Sequence of the first protein:
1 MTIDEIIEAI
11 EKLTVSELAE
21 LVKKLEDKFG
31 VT

These two protein chains interact to form a complex.

Interface contacts:
Residue K24 in the second protein contacts residue I7 in the first protein (closest heavy-atom distance 3.7 Å).
Residue P43 in the second protein contacts residue V31 in the first protein (closest heavy-atom distance 3.9 Å).
Residue I3 in the second protein contacts residue E17 in the first protein (closest heavy-atom distance 3.4 Å).
Residue I6 in the second protein interacts with residue I10 in the first protein (closest heavy-atom distance 4.2 Å).
Residue K24 in the second protein is in contact with residue M1 in the first protein (closest heavy-atom distance 4.8 Å).
Residue P36 in the second protein interacts with residue L18 in the first protein (closest heavy-atom distance 4.3 Å).
Residue I3 in the second protein interacts with residue L13 in the first protein (closest heavy-atom distance 4.7 Å).
Residue I6 in the second protein interacts with residue I6 in the first protein (closest heavy-atom distance 4.2 Å).
Residue I10 in the second protein contacts residue L25 in the first protein (closest heavy-atom distance 4.3 Å).
Residue L21 in the second protein interacts with residue I3 in the first protein (closest heavy-atom distance 4.0 Å).
Residue A41 in the second protein is in contact with residue L25 in the first protein (closest heavy-atom distance 4.9 Å).
Residue I7 in the second protein is in contact with residue E20 in the first protein (closest heavy-atom distance 4.9 Å).
Residue E11 in the second protein is in contact with residue F29 in the first protein (closest heavy-atom distance 3.9 Å).
Residue A40 in the second protein is in contact with residue L25 in the first protein (closest heavy-atom distance 3.8 Å).
Residue P36 in the second protein interacts with residue V22 in the first protein (closest heavy-atom distance 4.0 Å).
Residue I7 in the second protein is in contact with residue L25 in the first protein (closest heavy-atom distance 3.6 Å).
Residue I6 in the second protein is in contact with residue L21 in the first protein (closest heavy-atom distance 4.4 Å).
Residue K24 in the second protein interacts with residue I3 in the first protein (closest heavy-atom distance 3.9 Å).
Residue I10 in the second protein interacts with residue I10 in the first protein (closest heavy-atom distance 4.5 Å).
Residue E20 in the second protein contacts residue I3 in the first protein (closest heavy-atom distance 3.9 Å).
Residue A40 in the second protein interacts with residue E26 in the first protein (closest heavy-atom distance 4.2 Å).
Residue E11 in the second protein interacts with residue L25 in the first protein (closest heavy-atom distance 4.9 Å).
Residue I7 in the second protein contacts residue L21 in the first protein (closest heavy-atom distance 3.2 Å).
Residue L21 in the second protein contacts residue I6 in the first protein (closest heavy-atom distance 3.6 Å).
Residue I6 in the second protein interacts with residue L13 in the first protein (closest heavy-atom distance 3.8 Å).
Residue L25 in the second protein contacts residue E11 in the first protein (closest heavy-atom distance 5.0 Å).
Residue I7 in the second protein is in contact with residue K24 in the first protein (closest heavy-atom distance 3.3 Å).
Residue I6 in the second protein interacts with residue A9 in the first protein (closest heavy-atom distance 3.8 Å).
Residue A47 in the second protein contacts residue F29 in the first protein (closest heavy-atom distance 3.6 Å).
Residue I3 in the second protein contacts residue K24 in the first protein (closest heavy-atom distance 4.1 Å).
Residue E11 in the second protein contacts residue K28 in the first protein (closest heavy-atom distance 2.9 Å).
Residue F29 in the second protein contacts residue E11 in the first protein (closest heavy-atom distance 3.1 Å).
Residue L21 in the second protein interacts with residue I10 in the first protein (closest heavy-atom distance 4.6 Å).
Residue L13 in the second protein contacts residue I3 in the first protein (closest heavy-atom distance 3.6 Å).
Residue D4 in the second protein contacts residue K24 in the first protein (closest heavy-atom distance 2.9 Å).
Residue L13 in the second protein contacts residue I6 in the first protein (closest heavy-atom distance 3.8 Å).
Residue K28 in the second protein is in contact with residue E11 in the first protein (closest heavy-atom distance 4.8 Å).
Residue L21 in the second protein is in contact with residue I7 in the first protein (closest heavy-atom distance 3.8 Å).
Residue E17 in the second protein interacts with residue I3 in the first protein (closest heavy-atom distance 3.6 Å).
Residue V37 in the second protein interacts with residue L18 in the first protein (closest heavy-atom distance 4.3 Å).
Residue L13 in the second protein is in contact with residue T2 in the first protein (closest heavy-atom distance 4.7 Å).
Residue V39 in the second protein is in contact with residue E26 in the first protein (closest heavy-atom distance 3.5 Å).
Residue P43 in the second protein contacts residue F29 in the first protein (closest heavy-atom distance 3.7 Å).
Residue L25 in the second protein contacts residue I7 in the first protein (closest heavy-atom distance 4.2 Å).
Residue A40 in the second protein is in contact with residue V22 in the first protein (closest heavy-atom distance 4.2 Å).
Residue I10 in the second protein interacts with residue L21 in the first protein (closest heavy-atom distance 4.2 Å).
Residue M1 in the second protein is in contact with residue A9 in the first protein (closest heavy-atom distance 4.5 Å).
Residue I3 in the second protein interacts with residue L21 in the first protein (closest heavy-atom distance 3.7 Å).
Residue I10 in the second protein is in contact with residue I6 in the first protein (closest heavy-atom distance 4.0 Å).
Residue V37 in the second protein contacts residue V22 in the first protein (closest heavy-atom distance 4.9 Å).
Residue V44 in the second protein interacts with residue L25 in the first protein (closest heavy-atom distance 3.6 Å).
Residue L18 in the second protein contacts residue I3 in the first protein (closest heavy-atom distance 5.0 Å).
Residue V44 in the second protein is in contact with residue F29 in the first protein (closest heavy-atom distance 3.6 Å).
Residue L25 in the second protein interacts with residue I10 in the first protein (closest heavy-atom distance 4.5 Å).
Residue E17 in the second protein interacts with residue T2 in the first protein (closest heavy-atom distance 4.6 Å).
Residue E20 in the second protein interacts with residue M1 in the first protein (closest heavy-atom distance 4.2 Å).
Residue V37 in the second protein contacts residue I10 in the first protein (closest heavy-atom distance 4.6 Å).
Residue K24 in the second protein is in contact with residue D4 in the first protein (closest heavy-atom distance 3.5 Å).
Residue A9 in the second protein contacts residue I6 in the first protein (closest heavy-atom distance 3.8 Å).
Residue I3 in the second protein interacts with residue E20 in the first protein (closest heavy-atom distance 3.6 Å).

Sequence of the second protein:
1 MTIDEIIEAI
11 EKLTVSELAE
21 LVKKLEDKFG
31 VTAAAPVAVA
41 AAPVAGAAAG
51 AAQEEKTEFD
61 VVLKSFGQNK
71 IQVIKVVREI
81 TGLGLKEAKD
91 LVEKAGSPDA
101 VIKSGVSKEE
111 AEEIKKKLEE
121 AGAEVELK